Sequence of the second protein:
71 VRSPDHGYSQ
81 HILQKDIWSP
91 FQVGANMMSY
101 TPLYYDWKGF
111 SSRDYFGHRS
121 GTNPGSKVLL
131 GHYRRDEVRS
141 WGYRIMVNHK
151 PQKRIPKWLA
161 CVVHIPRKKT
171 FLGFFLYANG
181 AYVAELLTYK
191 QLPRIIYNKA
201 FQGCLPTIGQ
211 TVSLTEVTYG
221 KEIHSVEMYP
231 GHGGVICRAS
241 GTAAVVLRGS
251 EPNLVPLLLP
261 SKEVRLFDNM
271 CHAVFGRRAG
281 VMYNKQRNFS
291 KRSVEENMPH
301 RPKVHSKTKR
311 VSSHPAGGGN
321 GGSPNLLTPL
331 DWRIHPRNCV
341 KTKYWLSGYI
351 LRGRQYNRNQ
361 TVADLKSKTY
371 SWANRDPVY

Contacts between the two chains:
Residue Q202 in the second protein interacts with residue N31 in the first protein (closest heavy-atom distance 2.9 Å).
Residue T369 in the second protein interacts with residue D55 in the first protein (closest heavy-atom distance 4.2 Å).
Residue T218 in the second protein contacts residue E85 in the first protein (closest heavy-atom distance 4.7 Å).
Residue S367 in the second protein is in contact with residue A54 in the first protein (closest heavy-atom distance 4.3 Å).
Residue R248 in the second protein is in contact with residue A54 in the first protein (closest heavy-atom distance 4.9 Å).

Sequence of the first protein:
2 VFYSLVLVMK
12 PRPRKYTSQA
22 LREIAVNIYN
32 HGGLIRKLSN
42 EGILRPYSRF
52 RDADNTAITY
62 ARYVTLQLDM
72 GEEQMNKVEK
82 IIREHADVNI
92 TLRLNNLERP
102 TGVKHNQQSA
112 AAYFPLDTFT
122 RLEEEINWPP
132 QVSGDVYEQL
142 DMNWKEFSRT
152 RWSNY

The following describes two proteins that form a bound complex.